Sequence of protein 1:
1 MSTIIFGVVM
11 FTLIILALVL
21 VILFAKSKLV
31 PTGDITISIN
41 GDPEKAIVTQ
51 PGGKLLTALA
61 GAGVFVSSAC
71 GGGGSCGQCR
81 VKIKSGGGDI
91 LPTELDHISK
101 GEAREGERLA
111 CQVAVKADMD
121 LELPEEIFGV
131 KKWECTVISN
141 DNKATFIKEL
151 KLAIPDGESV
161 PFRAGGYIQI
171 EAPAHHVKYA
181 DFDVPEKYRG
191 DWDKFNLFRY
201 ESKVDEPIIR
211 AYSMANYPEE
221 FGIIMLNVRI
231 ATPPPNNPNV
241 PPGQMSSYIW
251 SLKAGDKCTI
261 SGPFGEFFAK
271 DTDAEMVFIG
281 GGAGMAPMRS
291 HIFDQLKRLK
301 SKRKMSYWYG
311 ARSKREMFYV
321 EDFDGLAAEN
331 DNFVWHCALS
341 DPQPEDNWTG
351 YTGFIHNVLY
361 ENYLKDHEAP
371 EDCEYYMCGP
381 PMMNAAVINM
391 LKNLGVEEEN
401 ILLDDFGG

These two protein chains interact to form a complex.

Sequence of protein 2:
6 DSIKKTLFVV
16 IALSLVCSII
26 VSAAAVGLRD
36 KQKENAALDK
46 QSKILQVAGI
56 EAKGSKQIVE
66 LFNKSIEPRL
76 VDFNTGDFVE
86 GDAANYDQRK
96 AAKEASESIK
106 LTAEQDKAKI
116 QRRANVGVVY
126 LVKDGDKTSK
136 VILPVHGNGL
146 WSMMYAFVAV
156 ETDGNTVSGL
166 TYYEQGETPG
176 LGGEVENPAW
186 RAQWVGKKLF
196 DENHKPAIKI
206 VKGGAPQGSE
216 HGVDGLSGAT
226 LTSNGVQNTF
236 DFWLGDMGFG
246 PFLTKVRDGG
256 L

Residue-level contacts at the interface:
Residue I4 in protein 1 contacts residue S27 in protein 2 (closest heavy-atom distance 3.1 Å).
Residue I4 in protein 1 is in contact with residue V31 in protein 2 (closest heavy-atom distance 4.0 Å).
Residue L23 in protein 1 is in contact with residue T11 in protein 2 (closest heavy-atom distance 4.3 Å).
Residue T3 in protein 1 interacts with residue R34 in protein 2 (closest heavy-atom distance 4.1 Å).
Residue L20 in protein 1 contacts residue L12 in protein 2 (closest heavy-atom distance 3.6 Å).
Residue V8 in protein 1 is in contact with residue S27 in protein 2 (closest heavy-atom distance 4.1 Å).
Residue L16 in protein 1 contacts residue S19 in protein 2 (closest heavy-atom distance 4.6 Å).
Residue G7 in protein 1 interacts with residue S23 in protein 2 (closest heavy-atom distance 4.9 Å).
Residue V19 in protein 1 interacts with residue L12 in protein 2 (closest heavy-atom distance 4.9 Å).
Residue I4 in protein 1 interacts with residue A28 in protein 2 (closest heavy-atom distance 4.6 Å).
Residue I15 in protein 1 interacts with residue V15 in protein 2 (closest heavy-atom distance 3.8 Å).
Residue T12 in protein 1 is in contact with residue S19 in protein 2 (closest heavy-atom distance 4.4 Å).
Residue T12 in protein 1 is in contact with residue L20 in protein 2 (closest heavy-atom distance 3.5 Å).
Residue F11 in protein 1 interacts with residue S23 in protein 2 (closest heavy-atom distance 3.6 Å).
Residue I15 in protein 1 interacts with residue S19 in protein 2 (closest heavy-atom distance 3.2 Å).
Residue T3 in protein 1 contacts residue S27 in protein 2 (closest heavy-atom distance 4.3 Å).
Residue G7 in protein 1 is in contact with residue S27 in protein 2 (closest heavy-atom distance 4.8 Å).
Residue V8 in protein 1 contacts residue S23 in protein 2 (closest heavy-atom distance 3.3 Å).
Residue T3 in protein 1 contacts residue V31 in protein 2 (closest heavy-atom distance 3.9 Å).
Residue F11 in protein 1 contacts residue S19 in protein 2 (closest heavy-atom distance 3.4 Å).
Residue F11 in protein 1 is in contact with residue C22 in protein 2 (closest heavy-atom distance 4.2 Å).
Residue L16 in protein 1 is in contact with residue I16 in protein 2 (closest heavy-atom distance 3.6 Å).
Residue V19 in protein 1 contacts residue V15 in protein 2 (closest heavy-atom distance 3.9 Å).
Residue I5 in protein 1 is in contact with residue S27 in protein 2 (closest heavy-atom distance 4.9 Å).
Residue T12 in protein 1 is in contact with residue S23 in protein 2 (closest heavy-atom distance 4.3 Å).
Residue V8 in protein 1 interacts with residue I24 in protein 2 (closest heavy-atom distance 3.5 Å).
Residue L16 in protein 1 contacts residue V15 in protein 2 (closest heavy-atom distance 3.8 Å).
Residue L23 in protein 1 interacts with residue I8 in protein 2 (closest heavy-atom distance 4.5 Å).
Residue L16 in protein 1 contacts residue L12 in protein 2 (closest heavy-atom distance 4.2 Å).